Sequence of the first protein:
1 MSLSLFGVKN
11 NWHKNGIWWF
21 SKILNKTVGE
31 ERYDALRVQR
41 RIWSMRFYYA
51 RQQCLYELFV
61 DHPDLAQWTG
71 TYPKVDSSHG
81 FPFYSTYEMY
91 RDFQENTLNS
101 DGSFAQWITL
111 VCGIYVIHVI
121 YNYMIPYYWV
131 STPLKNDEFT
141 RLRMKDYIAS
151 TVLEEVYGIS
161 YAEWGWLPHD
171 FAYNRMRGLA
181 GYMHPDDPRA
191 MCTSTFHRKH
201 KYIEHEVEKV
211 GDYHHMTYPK

Interface contacts:
Residue W148 in the second protein contacts residue Y218 in the first protein (closest heavy-atom distance 3.2 Å).
Residue W106 in the second protein contacts residue Y182 in the first protein (closest heavy-atom distance 3.8 Å).
Residue Q107 in the second protein interacts with residue G178 in the first protein (closest heavy-atom distance 4.6 Å).
Residue E109 in the second protein is in contact with residue D187 in the first protein (closest heavy-atom distance 4.3 Å).
Residue S110 in the second protein is in contact with residue H184 in the first protein (closest heavy-atom distance 3.3 Å).
Residue F80 in the second protein contacts residue S103 in the first protein (closest heavy-atom distance 3.1 Å).
Residue T95 in the second protein interacts with residue W164 in the first protein (closest heavy-atom distance 3.8 Å).
Residue N502 in the second protein interacts with residue A180 in the first protein (closest heavy-atom distance 4.6 Å).
Residue E109 in the second protein interacts with residue H184 in the first protein (closest heavy-atom distance 3.5 Å).
Residue E109 in the second protein contacts residue D186 in the first protein (closest heavy-atom distance 3.2 Å).
Residue Q107 in the second protein contacts residue R177 in the first protein (closest heavy-atom distance 4.4 Å).
Residue R102 in the second protein contacts residue I159 in the first protein (closest heavy-atom distance 3.8 Å).
Residue S110 in the second protein is in contact with residue A180 in the first protein (closest heavy-atom distance 3.7 Å).
Residue H29 in the second protein interacts with residue D170 in the first protein (closest heavy-atom distance 2.6 Å).
Residue R102 in the second protein interacts with residue V156 in the first protein (closest heavy-atom distance 4.0 Å).
Residue N502 in the second protein contacts residue G181 in the first protein (closest heavy-atom distance 3.6 Å).
Residue W106 in the second protein contacts residue R189 in the first protein (closest heavy-atom distance 3.1 Å).
Residue N146 in the second protein interacts with residue K220 in the first protein (closest heavy-atom distance 3.1 Å).
Residue S110 in the second protein interacts with residue G181 in the first protein (closest heavy-atom distance 3.0 Å).
Residue S110 in the second protein is in contact with residue Y182 in the first protein (closest heavy-atom distance 4.5 Å).
Residue L99 in the second protein contacts residue W166 in the first protein (closest heavy-atom distance 3.8 Å).
Residue R102 in the second protein interacts with residue Y182 in the first protein (closest heavy-atom distance 3.2 Å).
Residue F538 in the second protein interacts with residue Y173 in the first protein (closest heavy-atom distance 3.3 Å).
Residue N146 in the second protein interacts with residue H214 in the first protein (closest heavy-atom distance 2.8 Å).
Residue Q107 in the second protein is in contact with residue G181 in the first protein (closest heavy-atom distance 3.8 Å).
Residue W106 in the second protein contacts residue E155 in the first protein (closest heavy-atom distance 2.6 Å).
Residue L99 in the second protein interacts with residue G165 in the first protein (closest heavy-atom distance 3.4 Å).
Residue R102 in the second protein interacts with residue Y157 in the first protein (closest heavy-atom distance 3.7 Å).
Residue L103 in the second protein interacts with residue N174 in the first protein (closest heavy-atom distance 3.2 Å).
Residue F80 in the second protein is in contact with residue W107 in the first protein (closest heavy-atom distance 3.6 Å).
Residue L99 in the second protein contacts residue A162 in the first protein (closest heavy-atom distance 3.6 Å).
Residue Q107 in the second protein is in contact with residue Y182 in the first protein (closest heavy-atom distance 4.0 Å).
Residue D25 in the second protein is in contact with residue D170 in the first protein (closest heavy-atom distance 3.3 Å).
Residue K76 in the second protein interacts with residue D101 in the first protein (closest heavy-atom distance 4.1 Å).
Residue R102 in the second protein interacts with residue E154 in the first protein (closest heavy-atom distance 3.7 Å).
Residue D540 in the second protein interacts with residue Y173 in the first protein (closest heavy-atom distance 3.2 Å).
Residue D79 in the second protein interacts with residue F104 in the first protein (closest heavy-atom distance 4.2 Å).
Residue C83 in the second protein interacts with residue F104 in the first protein (closest heavy-atom distance 3.2 Å).
Residue Q32 in the second protein contacts residue L167 in the first protein (closest heavy-atom distance 4.6 Å).
Residue H29 in the second protein contacts residue W166 in the first protein (closest heavy-atom distance 4.3 Å).
Residue L103 in the second protein is in contact with residue R177 in the first protein (closest heavy-atom distance 3.2 Å).
Residue N98 in the second protein interacts with residue E154 in the first protein (closest heavy-atom distance 3.8 Å).
Residue R102 in the second protein contacts residue R189 in the first protein (closest heavy-atom distance 4.5 Å).
Residue F80 in the second protein is in contact with residue F104 in the first protein (closest heavy-atom distance 3.2 Å).
Residue L99 in the second protein interacts with residue W164 in the first protein (closest heavy-atom distance 4.4 Å).
Residue H29 in the second protein contacts residue N174 in the first protein (closest heavy-atom distance 4.6 Å).
Residue F538 in the second protein contacts residue M176 in the first protein (closest heavy-atom distance 4.5 Å).
Residue N146 in the second protein interacts with residue Y218 in the first protein (closest heavy-atom distance 4.1 Å).
Residue D25 in the second protein contacts residue N174 in the first protein (closest heavy-atom distance 3.7 Å).
Residue H29 in the second protein interacts with residue G165 in the first protein (closest heavy-atom distance 4.5 Å).
Residue S110 in the second protein contacts residue M183 in the first protein (closest heavy-atom distance 3.8 Å).
Residue G75 in the second protein is in contact with residue D101 in the first protein (closest heavy-atom distance 4.3 Å).
Residue L99 in the second protein interacts with residue G158 in the first protein (closest heavy-atom distance 4.4 Å).
Residue I104 in the second protein interacts with residue R177 in the first protein (closest heavy-atom distance 3.7 Å).
Residue H500 in the second protein interacts with residue Y173 in the first protein (closest heavy-atom distance 3.0 Å).
Residue F538 in the second protein interacts with residue R177 in the first protein (closest heavy-atom distance 3.5 Å).
Residue R102 in the second protein contacts residue E155 in the first protein (closest heavy-atom distance 3.0 Å).
Residue W148 in the second protein is in contact with residue H215 in the first protein (closest heavy-atom distance 3.4 Å).
Residue E105 in the second protein interacts with residue Y182 in the first protein (closest heavy-atom distance 4.0 Å).
Residue L103 in the second protein interacts with residue W166 in the first protein (closest heavy-atom distance 3.4 Å).

Sequence of the second protein:
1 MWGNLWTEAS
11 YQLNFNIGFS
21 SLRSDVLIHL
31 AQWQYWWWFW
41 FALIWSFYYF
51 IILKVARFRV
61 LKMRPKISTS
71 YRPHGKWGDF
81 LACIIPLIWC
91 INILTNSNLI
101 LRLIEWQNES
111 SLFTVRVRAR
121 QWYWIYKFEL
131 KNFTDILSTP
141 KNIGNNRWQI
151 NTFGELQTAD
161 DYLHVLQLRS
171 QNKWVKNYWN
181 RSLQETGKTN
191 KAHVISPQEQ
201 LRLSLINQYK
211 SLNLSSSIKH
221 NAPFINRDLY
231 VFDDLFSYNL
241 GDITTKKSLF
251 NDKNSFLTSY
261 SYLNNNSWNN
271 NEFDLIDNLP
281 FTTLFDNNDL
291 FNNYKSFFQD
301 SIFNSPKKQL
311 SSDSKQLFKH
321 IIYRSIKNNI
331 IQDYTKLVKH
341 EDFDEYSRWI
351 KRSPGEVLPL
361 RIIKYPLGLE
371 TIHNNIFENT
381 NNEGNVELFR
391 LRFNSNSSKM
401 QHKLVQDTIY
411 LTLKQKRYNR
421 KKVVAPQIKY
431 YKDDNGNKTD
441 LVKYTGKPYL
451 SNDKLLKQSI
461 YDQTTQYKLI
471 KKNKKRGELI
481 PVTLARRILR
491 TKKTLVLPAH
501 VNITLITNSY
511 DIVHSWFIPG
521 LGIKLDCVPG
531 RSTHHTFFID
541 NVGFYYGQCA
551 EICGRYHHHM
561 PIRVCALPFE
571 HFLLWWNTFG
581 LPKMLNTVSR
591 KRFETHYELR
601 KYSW

This data describes a binding interaction between two proteins.